These two protein chains interact to form a complex.

Contacts between the two chains:
Residue W103 in chain B is in contact with residue Q338 in chain A (closest heavy-atom distance 3.7 Å).
Residue A79 in chain B is in contact with residue S323 in chain A (closest heavy-atom distance 3.3 Å).
Residue A83 in chain B is in contact with residue V197 in chain A (closest heavy-atom distance 3.7 Å).
Residue A400 in chain B contacts residue T174 in chain A (closest heavy-atom distance 4.1 Å).
Residue P401 in chain B is in contact with residue T171 in chain A (closest heavy-atom distance 3.6 Å).
Residue R476 in chain B contacts residue Q182 in chain A (closest heavy-atom distance 4.2 Å).
Residue Y87 in chain B interacts with residue I336 in chain A (closest heavy-atom distance 4.2 Å).
Residue G399 in chain B is in contact with residue T174 in chain A (closest heavy-atom distance 3.3 Å).
Residue N104 in chain B interacts with residue Y350 in chain A (closest heavy-atom distance 3.2 Å).
Residue E481 in chain B interacts with residue W178 in chain A (closest heavy-atom distance 4.3 Å).
Residue I108 in chain B interacts with residue N352 in chain A (closest heavy-atom distance 3.1 Å).
Residue K150 in chain B contacts residue D334 in chain A (closest heavy-atom distance 3.7 Å).
Residue A95 in chain B contacts residue A344 in chain A (closest heavy-atom distance 3.7 Å).
Residue V91 in chain B interacts with residue L340 in chain A (closest heavy-atom distance 4.1 Å).
Residue K150 in chain B is in contact with residue I337 in chain A (closest heavy-atom distance 3.4 Å).
Residue A400 in chain B interacts with residue T171 in chain A (closest heavy-atom distance 4.2 Å).
Residue V488 in chain B contacts residue L189 in chain A (closest heavy-atom distance 4.0 Å).
Residue L90 in chain B is in contact with residue I337 in chain A (closest heavy-atom distance 4.2 Å).
Residue K111 in chain B is in contact with residue H353 in chain A (closest heavy-atom distance 2.5 Å).
Residue N104 in chain B is in contact with residue K348 in chain A (closest heavy-atom distance 3.1 Å).
Residue E481 in chain B interacts with residue M185 in chain A (closest heavy-atom distance 3.6 Å).
Residue F80 in chain B contacts residue V204 in chain A (closest heavy-atom distance 3.9 Å).
Residue F80 in chain B contacts residue L322 in chain A (closest heavy-atom distance 4.1 Å).
Residue F100 in chain B interacts with residue A341 in chain A (closest heavy-atom distance 3.6 Å).
Residue N104 in chain B is in contact with residue L345 in chain A (closest heavy-atom distance 3.6 Å).
Residue K396 in chain B contacts residue W178 in chain A (closest heavy-atom distance 3.5 Å).
Residue F80 in chain B is in contact with residue I319 in chain A (closest heavy-atom distance 4.0 Å).
Residue G482 in chain B contacts residue L189 in chain A (closest heavy-atom distance 3.4 Å).
Residue Y87 in chain B contacts residue L340 in chain A (closest heavy-atom distance 3.9 Å).
Residue F80 in chain B is in contact with residue P201 in chain A (closest heavy-atom distance 3.8 Å).
Residue A95 in chain B interacts with residue A341 in chain A (closest heavy-atom distance 3.8 Å).
Residue T107 in chain B interacts with residue Y350 in chain A (closest heavy-atom distance 3.8 Å).
Residue A95 in chain B interacts with residue L345 in chain A (closest heavy-atom distance 3.7 Å).
Residue A79 in chain B contacts residue M326 in chain A (closest heavy-atom distance 3.2 Å).
Residue Y87 in chain B interacts with residue K333 in chain A (closest heavy-atom distance 3.2 Å).
Residue R476 in chain B contacts residue W178 in chain A (closest heavy-atom distance 3.9 Å).
Residue E23 in chain B is in contact with residue K348 in chain A (closest heavy-atom distance 2.8 Å).
Residue E487 in chain B contacts residue A196 in chain A (closest heavy-atom distance 3.5 Å).
Residue A82 in chain B contacts residue R200 in chain A (closest heavy-atom distance 3.2 Å).
Residue E487 in chain B is in contact with residue E193 in chain A (closest heavy-atom distance 4.2 Å).
Residue E86 in chain B is in contact with residue I337 in chain A (closest heavy-atom distance 3.8 Å).
Residue G399 in chain B is in contact with residue T171 in chain A (closest heavy-atom distance 3.7 Å).
Residue V91 in chain B contacts residue I337 in chain A (closest heavy-atom distance 3.7 Å).
Residue F80 in chain B interacts with residue M326 in chain A (closest heavy-atom distance 3.9 Å).
Residue E487 in chain B interacts with residue R200 in chain A (closest heavy-atom distance 4.0 Å).
Residue A82 in chain B interacts with residue V197 in chain A (closest heavy-atom distance 3.4 Å).
Residue D411 in chain B contacts residue W178 in chain A (closest heavy-atom distance 4.0 Å).
Residue S485 in chain B interacts with residue L189 in chain A (closest heavy-atom distance 3.4 Å).
Residue P401 in chain B is in contact with residue V175 in chain A (closest heavy-atom distance 3.4 Å).
Residue E481 in chain B contacts residue Q182 in chain A (closest heavy-atom distance 3.7 Å).
Residue E481 in chain B contacts residue R181 in chain A (closest heavy-atom distance 3.7 Å).
Residue A79 in chain B is in contact with residue D327 in chain A (closest heavy-atom distance 4.1 Å).
Residue N104 in chain B is in contact with residue A349 in chain A (closest heavy-atom distance 3.8 Å).
Residue Y87 in chain B is in contact with residue I337 in chain A (closest heavy-atom distance 4.2 Å).
Residue N88 in chain B is in contact with residue R200 in chain A (closest heavy-atom distance 2.6 Å).
Residue W103 in chain B is in contact with residue V342 in chain A (closest heavy-atom distance 4.2 Å).
Residue E86 in chain B is in contact with residue K333 in chain A (closest heavy-atom distance 3.5 Å).
Residue K111 in chain B is in contact with residue N352 in chain A (closest heavy-atom distance 3.1 Å).
Residue I108 in chain B interacts with residue Y350 in chain A (closest heavy-atom distance 4.2 Å).
Residue F100 in chain B contacts residue V342 in chain A (closest heavy-atom distance 3.9 Å).

Sequence of chain A:
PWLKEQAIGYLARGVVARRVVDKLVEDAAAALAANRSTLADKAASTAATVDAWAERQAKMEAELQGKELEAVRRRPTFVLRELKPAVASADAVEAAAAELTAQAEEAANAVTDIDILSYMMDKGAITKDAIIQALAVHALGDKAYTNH

Sequence of chain B:
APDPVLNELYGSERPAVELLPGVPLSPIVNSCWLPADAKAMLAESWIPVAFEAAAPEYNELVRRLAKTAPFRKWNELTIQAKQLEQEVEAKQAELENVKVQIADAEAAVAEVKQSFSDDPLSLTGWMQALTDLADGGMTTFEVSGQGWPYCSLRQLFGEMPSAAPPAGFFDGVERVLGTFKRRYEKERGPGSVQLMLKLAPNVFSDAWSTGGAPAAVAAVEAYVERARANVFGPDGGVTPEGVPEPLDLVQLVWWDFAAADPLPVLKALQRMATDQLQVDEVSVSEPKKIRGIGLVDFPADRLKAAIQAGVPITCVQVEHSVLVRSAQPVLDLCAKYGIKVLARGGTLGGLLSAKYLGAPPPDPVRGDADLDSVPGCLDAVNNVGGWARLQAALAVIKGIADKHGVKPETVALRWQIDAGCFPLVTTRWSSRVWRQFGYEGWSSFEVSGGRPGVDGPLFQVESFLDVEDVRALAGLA